Sequence of protein 1:
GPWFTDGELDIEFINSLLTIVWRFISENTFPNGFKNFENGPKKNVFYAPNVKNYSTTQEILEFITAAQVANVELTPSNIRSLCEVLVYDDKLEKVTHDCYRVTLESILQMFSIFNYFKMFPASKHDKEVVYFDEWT

Sequence of protein 2:
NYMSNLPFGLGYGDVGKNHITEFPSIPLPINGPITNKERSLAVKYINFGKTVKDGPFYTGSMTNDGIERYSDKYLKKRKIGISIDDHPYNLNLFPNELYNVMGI

Interface contacts:
Residue P301 in protein 1 interacts with residue P40 in protein 2 (closest heavy-atom distance 3.9 Å).
Residue M299 in protein 1 contacts residue P46 in protein 2 (closest heavy-atom distance 5.0 Å).
Residue M299 in protein 1 contacts residue G45 in protein 2 (closest heavy-atom distance 4.9 Å).
Residue Y311 in protein 1 interacts with residue S38 in protein 2 (closest heavy-atom distance 4.0 Å).
Residue F300 in protein 1 interacts with residue N44 in protein 2 (closest heavy-atom distance 3.3 Å).
Residue P301 in protein 1 contacts residue N44 in protein 2 (closest heavy-atom distance 3.2 Å).
Residue V310 in protein 1 is in contact with residue N44 in protein 2 (closest heavy-atom distance 5.0 Å).
Residue F300 in protein 1 contacts residue L41 in protein 2 (closest heavy-atom distance 5.0 Å).
Residue D313 in protein 1 is in contact with residue P37 in protein 2 (closest heavy-atom distance 3.1 Å).
Residue Y311 in protein 1 contacts residue F36 in protein 2 (closest heavy-atom distance 3.5 Å).
Residue V310 in protein 1 interacts with residue L41 in protein 2 (closest heavy-atom distance 3.2 Å).
Residue F312 in protein 1 interacts with residue L41 in protein 2 (closest heavy-atom distance 3.4 Å).
Residue Y311 in protein 1 is in contact with residue I39 in protein 2 (closest heavy-atom distance 3.1 Å).
Residue V309 in protein 1 interacts with residue N44 in protein 2 (closest heavy-atom distance 3.9 Å).
Residue Y311 in protein 1 contacts residue P37 in protein 2 (closest heavy-atom distance 3.9 Å).
Residue F291 in protein 1 interacts with residue I43 in protein 2 (closest heavy-atom distance 4.5 Å).
Residue T316 in protein 1 is in contact with residue P37 in protein 2 (closest heavy-atom distance 3.7 Å).
Residue F300 in protein 1 is in contact with residue P46 in protein 2 (closest heavy-atom distance 4.6 Å).
Residue A302 in protein 1 is in contact with residue N44 in protein 2 (closest heavy-atom distance 3.4 Å).
Residue F291 in protein 1 is in contact with residue P42 in protein 2 (closest heavy-atom distance 3.5 Å).
Residue P301 in protein 1 is in contact with residue L41 in protein 2 (closest heavy-atom distance 3.9 Å).
Residue V310 in protein 1 contacts residue P40 in protein 2 (closest heavy-atom distance 4.5 Å).
Residue D313 in protein 1 interacts with residue S38 in protein 2 (closest heavy-atom distance 3.0 Å).
Residue F300 in protein 1 interacts with residue P42 in protein 2 (closest heavy-atom distance 4.7 Å).
Residue Y311 in protein 1 contacts residue P40 in protein 2 (closest heavy-atom distance 3.9 Å).
Residue D313 in protein 1 is in contact with residue I39 in protein 2 (closest heavy-atom distance 3.3 Å).
Residue E314 in protein 1 interacts with residue P37 in protein 2 (closest heavy-atom distance 3.2 Å).
Residue Y296 in protein 1 interacts with residue P42 in protein 2 (closest heavy-atom distance 4.4 Å).
Residue V310 in protein 1 contacts residue I43 in protein 2 (closest heavy-atom distance 4.3 Å).
Residue M299 in protein 1 contacts residue P42 in protein 2 (closest heavy-atom distance 3.6 Å).
Residue F300 in protein 1 is in contact with residue G45 in protein 2 (closest heavy-atom distance 3.7 Å).
Residue V310 in protein 1 contacts residue I39 in protein 2 (closest heavy-atom distance 3.8 Å).
Residue Y311 in protein 1 contacts residue L41 in protein 2 (closest heavy-atom distance 4.6 Å).
Residue F312 in protein 1 contacts residue I39 in protein 2 (closest heavy-atom distance 4.3 Å).
Residue A302 in protein 1 is in contact with residue L41 in protein 2 (closest heavy-atom distance 4.9 Å).
Residue E314 in protein 1 is in contact with residue F36 in protein 2 (closest heavy-atom distance 3.5 Å).

The following describes two proteins that form a bound complex.